Sequence of protein 1:
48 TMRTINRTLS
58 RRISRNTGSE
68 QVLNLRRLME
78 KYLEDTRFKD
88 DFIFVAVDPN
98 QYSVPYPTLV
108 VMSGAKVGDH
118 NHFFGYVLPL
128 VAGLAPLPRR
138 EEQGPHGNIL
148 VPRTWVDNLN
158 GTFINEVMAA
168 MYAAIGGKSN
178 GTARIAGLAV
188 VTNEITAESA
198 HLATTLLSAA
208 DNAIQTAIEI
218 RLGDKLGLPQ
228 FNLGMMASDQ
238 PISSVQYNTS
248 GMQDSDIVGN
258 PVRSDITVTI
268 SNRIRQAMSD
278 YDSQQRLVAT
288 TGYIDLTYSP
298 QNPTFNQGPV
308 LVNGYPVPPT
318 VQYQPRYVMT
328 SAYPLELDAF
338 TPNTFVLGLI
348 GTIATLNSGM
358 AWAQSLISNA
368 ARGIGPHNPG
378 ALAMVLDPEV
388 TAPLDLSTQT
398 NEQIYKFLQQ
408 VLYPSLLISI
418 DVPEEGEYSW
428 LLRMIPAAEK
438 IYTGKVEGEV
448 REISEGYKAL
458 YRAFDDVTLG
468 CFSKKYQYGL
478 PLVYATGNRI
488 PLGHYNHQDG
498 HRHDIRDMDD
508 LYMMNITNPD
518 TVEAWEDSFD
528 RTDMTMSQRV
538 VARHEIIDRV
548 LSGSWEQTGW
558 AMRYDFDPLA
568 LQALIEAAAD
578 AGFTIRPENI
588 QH

Sequence of protein 2:
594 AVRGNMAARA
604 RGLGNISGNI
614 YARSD

This data describes a binding interaction between two proteins.

Contacts between the two chains:
Residue Y481 in protein 1 interacts with residue R604 in protein 2 (closest heavy-atom distance 3.7 Å).
Residue A575 in protein 1 interacts with residue I613 in protein 2 (closest heavy-atom distance 4.3 Å).
Residue P297 in protein 1 interacts with residue M599 in protein 2 (closest heavy-atom distance 3.7 Å).
Residue P584 in protein 1 is in contact with residue Y614 in protein 2 (closest heavy-atom distance 4.2 Å).
Residue I582 in protein 1 contacts residue Y614 in protein 2 (closest heavy-atom distance 3.5 Å).
Residue T581 in protein 1 contacts residue I613 in protein 2 (closest heavy-atom distance 3.4 Å).
Residue P565 in protein 1 interacts with residue L606 in protein 2 (closest heavy-atom distance 3.9 Å).
Residue T294 in protein 1 contacts residue N598 in protein 2 (closest heavy-atom distance 4.2 Å).
Residue D562 in protein 1 contacts residue R604 in protein 2 (closest heavy-atom distance 3.3 Å).
Residue Y295 in protein 1 is in contact with residue N598 in protein 2 (closest heavy-atom distance 3.2 Å).
Residue N310 in protein 1 contacts residue N608 in protein 2 (closest heavy-atom distance 4.0 Å).
Residue S412 in protein 1 interacts with residue G607 in protein 2 (closest heavy-atom distance 4.3 Å).
Residue S355 in protein 1 is in contact with residue Y614 in protein 2 (closest heavy-atom distance 4.0 Å).
Residue Y410 in protein 1 interacts with residue R602 in protein 2 (closest heavy-atom distance 3.6 Å).
Residue T581 in protein 1 is in contact with residue N612 in protein 2 (closest heavy-atom distance 4.0 Å).
Residue Q321 in protein 1 is in contact with residue A601 in protein 2 (closest heavy-atom distance 4.1 Å).
Residue N310 in protein 1 contacts residue G607 in protein 2 (closest heavy-atom distance 3.8 Å).
Residue D527 in protein 1 interacts with residue G597 in protein 2 (closest heavy-atom distance 4.3 Å).
Residue S412 in protein 1 contacts residue G605 in protein 2 (closest heavy-atom distance 4.0 Å).
Residue L413 in protein 1 is in contact with residue G605 in protein 2 (closest heavy-atom distance 3.5 Å).
Residue N354 in protein 1 is in contact with residue L606 in protein 2 (closest heavy-atom distance 4.3 Å).
Residue F580 in protein 1 contacts residue I613 in protein 2 (closest heavy-atom distance 3.6 Å).
Residue L413 in protein 1 contacts residue L606 in protein 2 (closest heavy-atom distance 2.7 Å).
Residue I582 in protein 1 contacts residue A615 in protein 2 (closest heavy-atom distance 3.2 Å).
Residue D527 in protein 1 is in contact with residue N598 in protein 2 (closest heavy-atom distance 3.7 Å).
Residue Y295 in protein 1 is in contact with residue R596 in protein 2 (closest heavy-atom distance 3.8 Å).
Residue P297 in protein 1 contacts residue R602 in protein 2 (closest heavy-atom distance 3.2 Å).
Residue P565 in protein 1 contacts residue R604 in protein 2 (closest heavy-atom distance 3.8 Å).
Residue Q237 in protein 1 contacts residue A615 in protein 2 (closest heavy-atom distance 4.2 Å).
Residue L414 in protein 1 is in contact with residue R604 in protein 2 (closest heavy-atom distance 3.9 Å).
Residue D524 in protein 1 is in contact with residue R596 in protein 2 (closest heavy-atom distance 3.0 Å).
Residue P565 in protein 1 contacts residue G605 in protein 2 (closest heavy-atom distance 4.0 Å).
Residue S296 in protein 1 contacts residue N598 in protein 2 (closest heavy-atom distance 2.9 Å).
Residue E523 in protein 1 contacts residue R596 in protein 2 (closest heavy-atom distance 3.0 Å).
Residue Q569 in protein 1 interacts with residue L606 in protein 2 (closest heavy-atom distance 3.7 Å).
Residue P297 in protein 1 is in contact with residue G597 in protein 2 (closest heavy-atom distance 4.0 Å).
Residue S296 in protein 1 contacts residue R602 in protein 2 (closest heavy-atom distance 3.7 Å).
Residue Q321 in protein 1 contacts residue R602 in protein 2 (closest heavy-atom distance 3.8 Å).
Residue E573 in protein 1 contacts residue S610 in protein 2 (closest heavy-atom distance 4.2 Å).
Residue T294 in protein 1 contacts residue A601 in protein 2 (closest heavy-atom distance 4.1 Å).
Residue I572 in protein 1 is in contact with residue I609 in protein 2 (closest heavy-atom distance 4.3 Å).
Residue A351 in protein 1 is in contact with residue Y614 in protein 2 (closest heavy-atom distance 3.1 Å).
Residue T581 in protein 1 is in contact with residue Y614 in protein 2 (closest heavy-atom distance 4.3 Å).
Residue Q298 in protein 1 interacts with residue R602 in protein 2 (closest heavy-atom distance 4.3 Å).
Residue A576 in protein 1 is in contact with residue N612 in protein 2 (closest heavy-atom distance 4.1 Å).
Residue Q569 in protein 1 interacts with residue N608 in protein 2 (closest heavy-atom distance 2.7 Å).
Residue I572 in protein 1 is in contact with residue I613 in protein 2 (closest heavy-atom distance 4.1 Å).
Residue L414 in protein 1 contacts residue A601 in protein 2 (closest heavy-atom distance 3.6 Å).
Residue R583 in protein 1 contacts residue A615 in protein 2 (closest heavy-atom distance 4.0 Å).
Residue Y295 in protein 1 interacts with residue G597 in protein 2 (closest heavy-atom distance 3.7 Å).
Residue T581 in protein 1 is in contact with residue A615 in protein 2 (closest heavy-atom distance 4.2 Å).
Residue N354 in protein 1 contacts residue Y614 in protein 2 (closest heavy-atom distance 4.2 Å).
Residue N354 in protein 1 interacts with residue G607 in protein 2 (closest heavy-atom distance 3.8 Å).
Residue A351 in protein 1 interacts with residue I609 in protein 2 (closest heavy-atom distance 4.3 Å).
Residue I582 in protein 1 contacts residue I613 in protein 2 (closest heavy-atom distance 3.0 Å).
Residue E520 in protein 1 interacts with residue R596 in protein 2 (closest heavy-atom distance 3.6 Å).
Residue V307 in protein 1 contacts residue R602 in protein 2 (closest heavy-atom distance 3.3 Å).
Residue P297 in protein 1 interacts with residue R596 in protein 2 (closest heavy-atom distance 3.8 Å).
Residue S412 in protein 1 is in contact with residue L606 in protein 2 (closest heavy-atom distance 3.9 Å).
Residue A576 in protein 1 is in contact with residue I613 in protein 2 (closest heavy-atom distance 3.9 Å).